The following describes two proteins that form a bound complex.

Contacts between the two chains:
Residue L417 in chain B interacts with residue L233 in chain A (closest heavy-atom distance 3.4 Å).
Residue R389 in chain B interacts with residue Q245 in chain A (closest heavy-atom distance 3.2 Å).
Residue Y399 in chain B is in contact with residue V237 in chain A (closest heavy-atom distance 4.1 Å).
Residue S412 in chain B contacts residue M221 in chain A (closest heavy-atom distance 4.3 Å).
Residue I388 in chain B is in contact with residue L248 in chain A (closest heavy-atom distance 4.0 Å).
Residue I414 in chain B is in contact with residue Q191 in chain A (closest heavy-atom distance 4.5 Å).
Residue Q384 in chain B contacts residue L252 in chain A (closest heavy-atom distance 4.2 Å).
Residue I388 in chain B interacts with residue L249 in chain A (closest heavy-atom distance 3.6 Å).
Residue G416 in chain B is in contact with residue F235 in chain A (closest heavy-atom distance 3.3 Å).
Residue Y399 in chain B is in contact with residue I220 in chain A (closest heavy-atom distance 3.0 Å).
Residue L417 in chain B is in contact with residue N202 in chain A (closest heavy-atom distance 3.2 Å).
Residue V427 in chain B interacts with residue R240 in chain A (closest heavy-atom distance 4.6 Å).
Residue L417 in chain B interacts with residue E195 in chain A (closest heavy-atom distance 4.9 Å).
Residue L417 in chain B contacts residue A198 in chain A (closest heavy-atom distance 3.7 Å).
Residue G428 in chain B is in contact with residue R240 in chain A (closest heavy-atom distance 3.8 Å).
Residue A413 in chain B is in contact with residue M221 in chain A (closest heavy-atom distance 3.9 Å).
Residue D385 in chain B is in contact with residue L249 in chain A (closest heavy-atom distance 4.2 Å).
Residue Q380 in chain B contacts residue L252 in chain A (closest heavy-atom distance 3.5 Å).
Residue D425 in chain B contacts residue R240 in chain A (closest heavy-atom distance 2.6 Å).
Residue F395 in chain B interacts with residue L241 in chain A (closest heavy-atom distance 3.8 Å).
Residue M424 in chain B interacts with residue R240 in chain A (closest heavy-atom distance 3.7 Å).
Residue Q384 in chain B is in contact with residue A250 in chain A (closest heavy-atom distance 2.5 Å).
Residue V427 in chain B contacts residue L241 in chain A (closest heavy-atom distance 4.6 Å).
Residue F431 in chain B interacts with residue L244 in chain A (closest heavy-atom distance 3.9 Å).
Residue M410 in chain B is in contact with residue G222 in chain A (closest heavy-atom distance 4.3 Å).
Residue Q384 in chain B contacts residue L249 in chain A (closest heavy-atom distance 3.3 Å).
Residue A413 in chain B is in contact with residue G222 in chain A (closest heavy-atom distance 4.7 Å).
Residue L417 in chain B interacts with residue F235 in chain A (closest heavy-atom distance 3.4 Å).
Residue M410 in chain B interacts with residue I220 in chain A (closest heavy-atom distance 3.4 Å).
Residue Y399 in chain B interacts with residue Q219 in chain A (closest heavy-atom distance 3.3 Å).
Residue A409 in chain B contacts residue V237 in chain A (closest heavy-atom distance 4.5 Å).
Residue V427 in chain B is in contact with residue V237 in chain A (closest heavy-atom distance 4.5 Å).
Residue K396 in chain B is in contact with residue L241 in chain A (closest heavy-atom distance 4.4 Å).
Residue A413 in chain B contacts residue F235 in chain A (closest heavy-atom distance 3.4 Å).
Residue M410 in chain B is in contact with residue Q191 in chain A (closest heavy-atom distance 4.5 Å).
Residue M410 in chain B contacts residue E195 in chain A (closest heavy-atom distance 4.3 Å).
Residue F431 in chain B contacts residue L248 in chain A (closest heavy-atom distance 4.9 Å).
Residue Q411 in chain B is in contact with residue K194 in chain A (closest heavy-atom distance 5.0 Å).
Residue K396 in chain B contacts residue Q219 in chain A (closest heavy-atom distance 4.8 Å).
Residue V392 in chain B interacts with residue Q245 in chain A (closest heavy-atom distance 3.2 Å).
Residue L417 in chain B contacts residue Q201 in chain A (closest heavy-atom distance 2.9 Å).
Residue S418 in chain B interacts with residue A198 in chain A (closest heavy-atom distance 4.8 Å).
Residue I388 in chain B is in contact with residue Q245 in chain A (closest heavy-atom distance 4.1 Å).
Residue K377 in chain B interacts with residue L252 in chain A (closest heavy-atom distance 4.7 Å).
Residue M410 in chain B is in contact with residue M221 in chain A (closest heavy-atom distance 4.5 Å).
Residue F395 in chain B is in contact with residue V237 in chain A (closest heavy-atom distance 4.6 Å).
Residue I414 in chain B interacts with residue E195 in chain A (closest heavy-atom distance 4.8 Å).
Residue H406 in chain B contacts residue I220 in chain A (closest heavy-atom distance 3.2 Å).
Residue Y399 in chain B is in contact with residue M221 in chain A (closest heavy-atom distance 4.5 Å).
Residue I414 in chain B is in contact with residue K194 in chain A (closest heavy-atom distance 4.0 Å).
Residue S418 in chain B interacts with residue Q201 in chain A (closest heavy-atom distance 2.5 Å).
Residue Q384 in chain B contacts residue P251 in chain A (closest heavy-atom distance 4.1 Å).
Residue R389 in chain B interacts with residue L249 in chain A (closest heavy-atom distance 3.4 Å).
Residue V427 in chain B is in contact with residue L244 in chain A (closest heavy-atom distance 4.9 Å).
Residue V392 in chain B contacts residue L241 in chain A (closest heavy-atom distance 4.4 Å).
Residue I414 in chain B interacts with residue A198 in chain A (closest heavy-atom distance 4.3 Å).
Residue Q384 in chain B interacts with residue L248 in chain A (closest heavy-atom distance 4.3 Å).
Residue A409 in chain B is in contact with residue M221 in chain A (closest heavy-atom distance 4.1 Å).

Sequence of chain A:
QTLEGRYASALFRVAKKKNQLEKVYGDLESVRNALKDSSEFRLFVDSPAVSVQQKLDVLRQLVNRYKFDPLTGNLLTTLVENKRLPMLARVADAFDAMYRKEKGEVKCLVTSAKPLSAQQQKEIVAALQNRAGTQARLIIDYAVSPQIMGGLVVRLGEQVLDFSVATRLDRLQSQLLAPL

Sequence of chain B:
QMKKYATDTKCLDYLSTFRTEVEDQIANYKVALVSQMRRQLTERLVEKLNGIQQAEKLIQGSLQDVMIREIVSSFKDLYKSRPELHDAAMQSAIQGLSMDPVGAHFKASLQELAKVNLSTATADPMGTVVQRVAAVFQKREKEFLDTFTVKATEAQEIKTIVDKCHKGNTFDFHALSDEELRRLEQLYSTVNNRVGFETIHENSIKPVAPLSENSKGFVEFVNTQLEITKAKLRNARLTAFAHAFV